Sequence of the first protein:
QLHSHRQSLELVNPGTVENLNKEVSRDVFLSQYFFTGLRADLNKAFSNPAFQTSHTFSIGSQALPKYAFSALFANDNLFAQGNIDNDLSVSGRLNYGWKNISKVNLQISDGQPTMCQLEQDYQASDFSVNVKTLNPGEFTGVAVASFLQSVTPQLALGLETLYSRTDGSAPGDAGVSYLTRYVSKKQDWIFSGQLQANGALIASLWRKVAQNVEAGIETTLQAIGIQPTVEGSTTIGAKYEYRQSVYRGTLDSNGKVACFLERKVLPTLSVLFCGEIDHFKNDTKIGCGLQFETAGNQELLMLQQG

Contacts between the two chains:
Residue G129 in the first protein interacts with residue I33 in the second protein (closest heavy-atom distance 3.6 Å).
Residue N364 in the first protein interacts with residue R47 in the second protein (closest heavy-atom distance 2.4 Å).
Residue F120 in the first protein interacts with residue G40 in the second protein (closest heavy-atom distance 4.5 Å).
Residue S158 in the first protein interacts with residue H29 in the second protein (closest heavy-atom distance 4.6 Å).
Residue F98 in the first protein contacts residue G40 in the second protein (closest heavy-atom distance 3.5 Å).
Residue F120 in the first protein is in contact with residue H43 in the second protein (closest heavy-atom distance 4.2 Å).
Residue T163 in the first protein interacts with residue H25 in the second protein (closest heavy-atom distance 4.4 Å).
Residue T361 in the first protein contacts residue L57 in the second protein (closest heavy-atom distance 3.4 Å).
Residue C165 in the first protein is in contact with residue H25 in the second protein (closest heavy-atom distance 4.7 Å).
Residue Q128 in the first protein interacts with residue V36 in the second protein (closest heavy-atom distance 3.7 Å).
Residue N130 in the first protein contacts residue I33 in the second protein (closest heavy-atom distance 3.3 Å).
Residue K90 in the first protein is in contact with residue L57 in the second protein (closest heavy-atom distance 3.5 Å).
Residue I157 in the first protein interacts with residue H29 in the second protein (closest heavy-atom distance 3.4 Å).
Residue V137 in the first protein contacts residue W32 in the second protein (closest heavy-atom distance 4.3 Å).
Residue F116 in the first protein is in contact with residue I33 in the second protein (closest heavy-atom distance 4.5 Å).
Residue H102 in the first protein is in contact with residue L54 in the second protein (closest heavy-atom distance 4.9 Å).
Residue I157 in the first protein interacts with residue H25 in the second protein (closest heavy-atom distance 4.0 Å).
Residue L141 in the first protein contacts residue W32 in the second protein (closest heavy-atom distance 3.9 Å).
Residue R140 in the first protein interacts with residue W32 in the second protein (closest heavy-atom distance 4.3 Å).
Residue A118 in the first protein interacts with residue L37 in the second protein (closest heavy-atom distance 4.3 Å).
Residue V137 in the first protein is in contact with residue H29 in the second protein (closest heavy-atom distance 3.8 Å).
Residue I131 in the first protein is in contact with residue I33 in the second protein (closest heavy-atom distance 3.7 Å).
Residue F116 in the first protein interacts with residue L53 in the second protein (closest heavy-atom distance 3.7 Å).
Residue K90 in the first protein interacts with residue S55 in the second protein (closest heavy-atom distance 4.3 Å).
Residue A118 in the first protein interacts with residue V36 in the second protein (closest heavy-atom distance 4.7 Å).
Residue K90 in the first protein interacts with residue P56 in the second protein (closest heavy-atom distance 4.8 Å).
Residue Q128 in the first protein is in contact with residue W32 in the second protein (closest heavy-atom distance 3.5 Å).
Residue F98 in the first protein contacts residue L37 in the second protein (closest heavy-atom distance 3.9 Å).
Residue A127 in the first protein is in contact with residue V36 in the second protein (closest heavy-atom distance 3.9 Å).
Residue V137 in the first protein interacts with residue I33 in the second protein (closest heavy-atom distance 4.7 Å).
Residue T361 in the first protein contacts residue P56 in the second protein (closest heavy-atom distance 3.8 Å).
Residue K90 in the first protein interacts with residue L51 in the second protein (closest heavy-atom distance 2.9 Å).
Residue L135 in the first protein is in contact with residue Y30 in the second protein (closest heavy-atom distance 3.3 Å).
Residue I157 in the first protein interacts with residue A28 in the second protein (closest heavy-atom distance 4.5 Å).
Residue K90 in the first protein interacts with residue N52 in the second protein (closest heavy-atom distance 4.6 Å).
Residue L135 in the first protein is in contact with residue H29 in the second protein (closest heavy-atom distance 3.4 Å).
Residue F98 in the first protein is in contact with residue V36 in the second protein (closest heavy-atom distance 4.6 Å).
Residue F116 in the first protein contacts residue L37 in the second protein (closest heavy-atom distance 4.8 Å).
Residue A127 in the first protein interacts with residue W32 in the second protein (closest heavy-atom distance 4.8 Å).
Residue H102 in the first protein contacts residue S55 in the second protein (closest heavy-atom distance 4.3 Å).
Residue L368 in the first protein contacts residue L57 in the second protein (closest heavy-atom distance 4.8 Å).
Residue L88 in the first protein contacts residue S55 in the second protein (closest heavy-atom distance 4.2 Å).
Residue S138 in the first protein interacts with residue W32 in the second protein (closest heavy-atom distance 3.4 Å).
Residue F92 in the first protein is in contact with residue T44 in the second protein (closest heavy-atom distance 4.2 Å).
Residue T361 in the first protein is in contact with residue S55 in the second protein (closest heavy-atom distance 4.4 Å).
Residue T100 in the first protein contacts residue N52 in the second protein (closest heavy-atom distance 3.5 Å).
Residue F120 in the first protein contacts residue V36 in the second protein (closest heavy-atom distance 4.7 Å).
Residue G129 in the first protein contacts residue W32 in the second protein (closest heavy-atom distance 4.6 Å).
Residue P96 in the first protein interacts with residue H43 in the second protein (closest heavy-atom distance 4.2 Å).
Residue A362 in the first protein is in contact with residue L57 in the second protein (closest heavy-atom distance 3.4 Å).
Residue D159 in the first protein interacts with residue H29 in the second protein (closest heavy-atom distance 3.6 Å).
Residue Q365 in the first protein contacts residue R47 in the second protein (closest heavy-atom distance 3.4 Å).
Residue G363 in the first protein contacts residue L57 in the second protein (closest heavy-atom distance 4.9 Å).
Residue K90 in the first protein contacts residue L54 in the second protein (closest heavy-atom distance 2.4 Å).
Residue L119 in the first protein interacts with residue V36 in the second protein (closest heavy-atom distance 4.7 Å).
Residue F98 in the first protein interacts with residue W41 in the second protein (closest heavy-atom distance 4.3 Å).
Residue V137 in the first protein interacts with residue A28 in the second protein (closest heavy-atom distance 4.3 Å).
Residue F120 in the first protein contacts residue L39 in the second protein (closest heavy-atom distance 4.4 Å).
Residue F92 in the first protein interacts with residue N52 in the second protein (closest heavy-atom distance 4.0 Å).
Residue G139 in the first protein is in contact with residue W32 in the second protein (closest heavy-atom distance 3.7 Å).

Sequence of the second protein:
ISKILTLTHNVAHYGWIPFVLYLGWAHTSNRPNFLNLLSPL

These two protein chains interact to form a complex.